Sequence of protein 2:
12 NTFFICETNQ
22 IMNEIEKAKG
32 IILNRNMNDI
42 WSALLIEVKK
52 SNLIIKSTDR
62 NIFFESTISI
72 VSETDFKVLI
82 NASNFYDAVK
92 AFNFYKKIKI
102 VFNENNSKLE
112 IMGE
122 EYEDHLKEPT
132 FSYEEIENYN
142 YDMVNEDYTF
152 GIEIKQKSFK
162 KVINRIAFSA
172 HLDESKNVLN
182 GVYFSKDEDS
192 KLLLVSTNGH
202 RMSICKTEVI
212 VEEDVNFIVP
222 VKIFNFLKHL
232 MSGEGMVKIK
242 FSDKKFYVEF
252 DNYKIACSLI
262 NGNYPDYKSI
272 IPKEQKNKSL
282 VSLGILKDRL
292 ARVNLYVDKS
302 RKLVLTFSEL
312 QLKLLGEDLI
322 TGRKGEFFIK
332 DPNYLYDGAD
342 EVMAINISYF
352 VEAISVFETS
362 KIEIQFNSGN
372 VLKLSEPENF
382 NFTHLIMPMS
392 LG

These two protein chains interact to form a complex.

Residue-level contacts at the interface:
Residue H201 in protein 2 is in contact with residue L5 in protein 1 (closest heavy-atom distance 3.5 Å).
Residue Y268 in protein 2 is in contact with residue L7 in protein 1 (closest heavy-atom distance 4.2 Å).
Residue T198 in protein 2 interacts with residue L7 in protein 1 (closest heavy-atom distance 4.3 Å).
Residue P266 in protein 2 contacts residue L7 in protein 1 (closest heavy-atom distance 4.0 Å).
Residue G200 in protein 2 is in contact with residue L7 in protein 1 (closest heavy-atom distance 4.3 Å).
Residue I387 in protein 2 interacts with residue L5 in protein 1 (closest heavy-atom distance 4.4 Å).
Residue I271 in protein 2 is in contact with residue L7 in protein 1 (closest heavy-atom distance 3.7 Å).
Residue R202 in protein 2 interacts with residue L5 in protein 1 (closest heavy-atom distance 3.6 Å).
Residue G200 in protein 2 is in contact with residue L5 in protein 1 (closest heavy-atom distance 2.8 Å).
Residue T198 in protein 2 interacts with residue L5 in protein 1 (closest heavy-atom distance 3.6 Å).
Residue M203 in protein 2 contacts residue L5 in protein 1 (closest heavy-atom distance 4.0 Å).
Residue G200 in protein 2 interacts with residue G11 in protein 1 (closest heavy-atom distance 3.7 Å).
Residue M203 in protein 2 contacts residue L7 in protein 1 (closest heavy-atom distance 4.1 Å).
Residue D267 in protein 2 is in contact with residue L7 in protein 1 (closest heavy-atom distance 4.3 Å).
Residue P266 in protein 2 interacts with residue P9 in protein 1 (closest heavy-atom distance 4.4 Å).
Residue M388 in protein 2 interacts with residue L5 in protein 1 (closest heavy-atom distance 3.8 Å).
Residue I271 in protein 2 interacts with residue L5 in protein 1 (closest heavy-atom distance 3.9 Å).
Residue V372 in protein 2 contacts residue L5 in protein 1 (closest heavy-atom distance 3.7 Å).
Residue L386 in protein 2 contacts residue L5 in protein 1 (closest heavy-atom distance 4.4 Å).

Sequence of protein 1:
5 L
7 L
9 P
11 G